Residue-level contacts at the interface:
Residue S183 in the second protein interacts with residue T24 in the first protein (closest heavy-atom distance 3.3 Å).
Residue T3 in the second protein is in contact with residue Y37 in the first protein (closest heavy-atom distance 3.1 Å).
Residue C71 in the second protein contacts residue A80 in the first protein (closest heavy-atom distance 2.9 Å).
Residue P63 in the second protein interacts with residue I75 in the first protein (closest heavy-atom distance 3.2 Å).
Residue L184 in the second protein contacts residue A16 in the first protein (closest heavy-atom distance 2.9 Å).
Residue I10 in the second protein is in contact with residue T39 in the first protein (closest heavy-atom distance 2.9 Å).
Residue Y62 in the second protein is in contact with residue W23 in the first protein (closest heavy-atom distance 3.2 Å).
Residue H61 in the second protein contacts residue T24 in the first protein (closest heavy-atom distance 3.0 Å).
Residue G4 in the second protein is in contact with residue Y37 in the first protein (closest heavy-atom distance 2.7 Å).
Residue D187 in the second protein interacts with residue Q22 in the first protein (closest heavy-atom distance 3.0 Å).
Residue P180 in the second protein interacts with residue T39 in the first protein (closest heavy-atom distance 2.9 Å).
Residue G54 in the second protein is in contact with residue N69 in the first protein (closest heavy-atom distance 3.3 Å).
Residue P63 in the second protein is in contact with residue T24 in the first protein (closest heavy-atom distance 3.0 Å).
Residue I176 in the second protein is in contact with residue V43 in the first protein (closest heavy-atom distance 3.3 Å).
Residue I69 in the second protein is in contact with residue N76 in the first protein (closest heavy-atom distance 2.9 Å).
Residue V5 in the second protein interacts with residue L7 in the first protein (closest heavy-atom distance 3.2 Å).
Residue S67 in the second protein interacts with residue N76 in the first protein (closest heavy-atom distance 2.9 Å).
Residue R8 in the second protein is in contact with residue T39 in the first protein (closest heavy-atom distance 2.9 Å).
Residue S67 in the second protein contacts residue I75 in the first protein (closest heavy-atom distance 3.2 Å).
Residue V182 in the second protein contacts residue V38 in the first protein (closest heavy-atom distance 2.8 Å).
Residue I69 in the second protein interacts with residue M77 in the first protein (closest heavy-atom distance 3.1 Å).
Residue I172 in the second protein contacts residue V47 in the first protein (closest heavy-atom distance 3.1 Å).
Residue I172 in the second protein is in contact with residue R48 in the first protein (closest heavy-atom distance 2.9 Å).
Residue G54 in the second protein contacts residue Y71 in the first protein (closest heavy-atom distance 2.9 Å).
Residue N174 in the second protein interacts with residue G46 in the first protein (closest heavy-atom distance 2.8 Å).
Residue Q6 in the second protein is in contact with residue Y27 in the first protein (closest heavy-atom distance 2.8 Å).
Residue E205 in the second protein is in contact with residue S1 in the first protein (closest heavy-atom distance 2.8 Å).
Residue I176 in the second protein interacts with residue D44 in the first protein (closest heavy-atom distance 3.0 Å).
Residue R8 in the second protein contacts residue D4 in the first protein (closest heavy-atom distance 2.8 Å).
Residue S183 in the second protein interacts with residue R25 in the first protein (closest heavy-atom distance 2.8 Å).
Residue H61 in the second protein interacts with residue Q22 in the first protein (closest heavy-atom distance 2.8 Å).
Residue R60 in the second protein contacts residue Q22 in the first protein (closest heavy-atom distance 3.0 Å).
Residue P185 in the second protein is in contact with residue Q22 in the first protein (closest heavy-atom distance 3.2 Å).
Residue C71 in the second protein contacts residue T78 in the first protein (closest heavy-atom distance 2.9 Å).
Residue G66 in the second protein contacts residue Q74 in the first protein (closest heavy-atom distance 2.9 Å).
Residue Y229 in the second protein is in contact with residue D44 in the first protein (closest heavy-atom distance 3.3 Å).
Residue V70 in the second protein is in contact with residue T78 in the first protein (closest heavy-atom distance 3.3 Å).
Residue L184 in the second protein interacts with residue S18 in the first protein (closest heavy-atom distance 2.7 Å).
Residue G66 in the second protein contacts residue N76 in the first protein (closest heavy-atom distance 2.9 Å).
Residue V182 in the second protein is in contact with residue R25 in the first protein (closest heavy-atom distance 3.0 Å).
Residue A64 in the second protein contacts residue T24 in the first protein (closest heavy-atom distance 3.0 Å).
Residue Y62 in the second protein contacts residue T24 in the first protein (closest heavy-atom distance 3.3 Å).
Residue Y229 in the second protein is in contact with residue N69 in the first protein (closest heavy-atom distance 3.0 Å).
Residue I69 in the second protein is in contact with residue T78 in the first protein (closest heavy-atom distance 3.2 Å).
Residue N174 in the second protein contacts residue A45 in the first protein (closest heavy-atom distance 3.3 Å).
Residue P185 in the second protein is in contact with residue W23 in the first protein (closest heavy-atom distance 3.3 Å).
Residue Q6 in the second protein contacts residue Y37 in the first protein (closest heavy-atom distance 2.9 Å).
Residue R8 in the second protein is in contact with residue Y37 in the first protein (closest heavy-atom distance 3.3 Å).
Residue K228 in the second protein interacts with residue N69 in the first protein (closest heavy-atom distance 2.9 Å).
Residue R8 in the second protein is in contact with residue R14 in the first protein (closest heavy-atom distance 3.1 Å).
Residue N174 in the second protein contacts residue A65 in the first protein (closest heavy-atom distance 3.3 Å).
Residue V178 in the second protein is in contact with residue K42 in the first protein (closest heavy-atom distance 2.8 Å).
Residue V9 in the second protein contacts residue T39 in the first protein (closest heavy-atom distance 3.2 Å).
Residue G7 in the second protein is in contact with residue Y37 in the first protein (closest heavy-atom distance 3.1 Å).
Residue S183 in the second protein contacts residue N32 in the first protein (closest heavy-atom distance 2.8 Å).
Residue F68 in the second protein contacts residue E29 in the first protein (closest heavy-atom distance 2.9 Å).
Residue A64 in the second protein is in contact with residue I75 in the first protein (closest heavy-atom distance 3.2 Å).
Residue G7 in the second protein contacts residue R14 in the first protein (closest heavy-atom distance 3.2 Å).
Residue A179 in the second protein interacts with residue G40 in the first protein (closest heavy-atom distance 3.2 Å).
Residue Y181 in the second protein interacts with residue Y27 in the first protein (closest heavy-atom distance 2.9 Å).

Sequence of the first protein:
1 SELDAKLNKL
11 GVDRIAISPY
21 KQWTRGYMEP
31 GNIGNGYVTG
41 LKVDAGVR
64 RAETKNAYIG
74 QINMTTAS

The following describes two proteins that form a bound complex.

Sequence of the second protein:
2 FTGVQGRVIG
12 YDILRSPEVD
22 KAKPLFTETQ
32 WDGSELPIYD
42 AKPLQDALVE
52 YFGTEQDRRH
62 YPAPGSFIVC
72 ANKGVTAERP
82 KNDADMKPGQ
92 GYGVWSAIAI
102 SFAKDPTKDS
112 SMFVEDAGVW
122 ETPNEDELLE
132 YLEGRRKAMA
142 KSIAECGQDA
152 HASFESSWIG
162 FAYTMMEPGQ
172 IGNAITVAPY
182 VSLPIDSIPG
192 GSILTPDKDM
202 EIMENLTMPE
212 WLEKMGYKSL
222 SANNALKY